Residue-level contacts at the interface:
Residue Y12 in protein 1 interacts with residue N5 in protein 2 (closest heavy-atom distance 3.1 Å).
Residue T11 in protein 1 contacts residue N5 in protein 2 (closest heavy-atom distance 2.7 Å).
Residue L13 in protein 1 interacts with residue N5 in protein 2 (closest heavy-atom distance 4.5 Å).

Sequence of protein 1:
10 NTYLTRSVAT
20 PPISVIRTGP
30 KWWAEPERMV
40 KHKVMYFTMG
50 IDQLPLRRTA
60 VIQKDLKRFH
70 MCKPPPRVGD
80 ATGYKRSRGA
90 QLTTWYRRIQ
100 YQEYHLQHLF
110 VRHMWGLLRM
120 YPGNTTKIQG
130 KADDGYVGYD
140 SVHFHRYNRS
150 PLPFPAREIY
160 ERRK

These two protein chains interact to form a complex.

Sequence of protein 2:
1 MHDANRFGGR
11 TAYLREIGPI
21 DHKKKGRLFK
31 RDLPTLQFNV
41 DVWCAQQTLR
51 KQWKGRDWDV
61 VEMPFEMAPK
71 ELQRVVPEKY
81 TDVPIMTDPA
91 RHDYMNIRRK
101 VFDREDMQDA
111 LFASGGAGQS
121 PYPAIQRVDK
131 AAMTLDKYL